Contacts between the two chains:
Residue D139 in chain A interacts with residue W205 in chain B (closest heavy-atom distance 4.5 Å).
Residue R142 in chain A is in contact with residue W205 in chain B (closest heavy-atom distance 4.3 Å).
Residue R131 in chain A interacts with residue Y191 in chain B (closest heavy-atom distance 3.5 Å).
Residue R146 in chain A contacts residue W205 in chain B (closest heavy-atom distance 3.9 Å).
Residue T143 in chain A is in contact with residue W205 in chain B (closest heavy-atom distance 3.2 Å).
Residue R131 in chain A is in contact with residue D190 in chain B (closest heavy-atom distance 2.9 Å).
Residue I136 in chain A is in contact with residue R208 in chain B (closest heavy-atom distance 4.8 Å).
Residue D139 in chain A interacts with residue R208 in chain B (closest heavy-atom distance 4.2 Å).
Residue I135 in chain A is in contact with residue R208 in chain B (closest heavy-atom distance 3.8 Å).
Residue R142 in chain A contacts residue E202 in chain B (closest heavy-atom distance 4.6 Å).
Residue R142 in chain A contacts residue V201 in chain B (closest heavy-atom distance 3.5 Å).

Sequence of chain B:
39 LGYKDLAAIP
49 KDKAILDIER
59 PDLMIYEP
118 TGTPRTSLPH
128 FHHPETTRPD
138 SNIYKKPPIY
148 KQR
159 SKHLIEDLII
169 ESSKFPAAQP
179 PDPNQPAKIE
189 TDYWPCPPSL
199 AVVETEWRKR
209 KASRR

These two protein chains interact to form a complex.

Sequence of chain A:
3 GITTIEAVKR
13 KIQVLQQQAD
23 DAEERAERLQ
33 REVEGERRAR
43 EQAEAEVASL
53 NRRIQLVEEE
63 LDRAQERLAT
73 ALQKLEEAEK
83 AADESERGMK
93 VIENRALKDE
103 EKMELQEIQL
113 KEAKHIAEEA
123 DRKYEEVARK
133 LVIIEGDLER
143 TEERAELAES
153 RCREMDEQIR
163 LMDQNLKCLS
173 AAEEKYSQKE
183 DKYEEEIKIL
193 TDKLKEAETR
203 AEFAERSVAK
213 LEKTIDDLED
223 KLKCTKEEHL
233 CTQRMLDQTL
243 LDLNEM